The following describes two proteins that form a bound complex.

Sequence of chain B:
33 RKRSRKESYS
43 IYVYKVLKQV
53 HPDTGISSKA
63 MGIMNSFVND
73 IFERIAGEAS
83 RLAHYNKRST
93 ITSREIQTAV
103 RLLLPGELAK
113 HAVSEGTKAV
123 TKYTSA

Sequence of chain A:
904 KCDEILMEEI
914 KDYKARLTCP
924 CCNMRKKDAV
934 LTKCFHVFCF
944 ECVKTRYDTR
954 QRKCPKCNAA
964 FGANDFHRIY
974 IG

Residue-level contacts at the interface:
Residue H113 in chain B contacts residue R953 in chain A (closest heavy-atom distance 4.3 Å).
Residue E109 in chain B interacts with residue R953 in chain A (closest heavy-atom distance 4.6 Å).
Residue H113 in chain B contacts residue T952 in chain A (closest heavy-atom distance 2.9 Å).
Residue E109 in chain B is in contact with residue T952 in chain A (closest heavy-atom distance 2.3 Å).
Residue E109 in chain B contacts residue D951 in chain A (closest heavy-atom distance 3.5 Å).
Residue L110 in chain B is in contact with residue R953 in chain A (closest heavy-atom distance 3.6 Å).